Interface contacts:
Residue G26 in protein 1 is in contact with residue Q49 in protein 2 (closest heavy-atom distance 5.0 Å).

These two protein chains interact to form a complex.

Sequence of protein 1:
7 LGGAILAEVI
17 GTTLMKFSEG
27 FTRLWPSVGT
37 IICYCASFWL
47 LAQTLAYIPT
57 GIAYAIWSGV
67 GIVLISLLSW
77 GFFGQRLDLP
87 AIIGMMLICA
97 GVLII

Sequence of protein 2:
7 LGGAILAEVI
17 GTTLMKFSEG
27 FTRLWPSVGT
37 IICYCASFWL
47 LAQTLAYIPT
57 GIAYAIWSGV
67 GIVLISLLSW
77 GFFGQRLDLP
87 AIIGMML